Residue-level contacts at the interface:
Residue R95 in protein 2 is in contact with residue W140 in protein 1 (closest heavy-atom distance 3.6 Å).
Residue F61 in protein 2 contacts residue A159 in protein 1 (closest heavy-atom distance 3.6 Å).
Residue F73 in protein 2 interacts with residue F134 in protein 1 (closest heavy-atom distance 3.8 Å).
Residue F98 in protein 2 interacts with residue L28 in protein 1 (closest heavy-atom distance 4.0 Å).
Residue A99 in protein 2 is in contact with residue G132 in protein 1 (closest heavy-atom distance 3.8 Å).
Residue R91 in protein 2 interacts with residue E62 in protein 1 (closest heavy-atom distance 2.8 Å).
Residue F98 in protein 2 interacts with residue Q133 in protein 1 (closest heavy-atom distance 3.8 Å).
Residue Q74 in protein 2 contacts residue M26 in protein 1 (closest heavy-atom distance 3.6 Å).
Residue K94 in protein 2 is in contact with residue Q133 in protein 1 (closest heavy-atom distance 3.1 Å).
Residue R95 in protein 2 contacts residue C64 in protein 1 (closest heavy-atom distance 3.7 Å).
Residue T92 in protein 2 contacts residue V158 in protein 1 (closest heavy-atom distance 3.9 Å).
Residue Q74 in protein 2 is in contact with residue F134 in protein 1 (closest heavy-atom distance 3.4 Å).
Residue A101 in protein 2 contacts residue L28 in protein 1 (closest heavy-atom distance 3.6 Å).
Residue F77 in protein 2 is in contact with residue F134 in protein 1 (closest heavy-atom distance 3.2 Å).
Residue A101 in protein 2 is in contact with residue G29 in protein 1 (closest heavy-atom distance 3.3 Å).
Residue R95 in protein 2 interacts with residue E138 in protein 1 (closest heavy-atom distance 2.8 Å).
Residue F61 in protein 2 is in contact with residue E156 in protein 1 (closest heavy-atom distance 3.6 Å).
Residue T90 in protein 2 is in contact with residue M162 in protein 1 (closest heavy-atom distance 3.5 Å).
Residue N81 in protein 2 is in contact with residue Q79 in protein 1 (closest heavy-atom distance 3.7 Å).
Residue R95 in protein 2 is in contact with residue Y148 in protein 1 (closest heavy-atom distance 3.3 Å).
Residue F98 in protein 2 is in contact with residue G132 in protein 1 (closest heavy-atom distance 3.3 Å).
Residue D89 in protein 2 interacts with residue V158 in protein 1 (closest heavy-atom distance 3.0 Å).
Residue A99 in protein 2 interacts with residue Q133 in protein 1 (closest heavy-atom distance 4.1 Å).
Residue E62 in protein 2 contacts residue E156 in protein 1 (closest heavy-atom distance 2.8 Å).
Residue R91 in protein 2 is in contact with residue Y148 in protein 1 (closest heavy-atom distance 4.1 Å).
Residue G60 in protein 2 is in contact with residue L155 in protein 1 (closest heavy-atom distance 3.6 Å).
Residue N81 in protein 2 interacts with residue D135 in protein 1 (closest heavy-atom distance 3.2 Å).
Residue V56 in protein 2 interacts with residue M26 in protein 1 (closest heavy-atom distance 4.2 Å).
Residue L96 in protein 2 contacts residue E153 in protein 1 (closest heavy-atom distance 4.0 Å).
Residue R91 in protein 2 is in contact with residue F61 in protein 1 (closest heavy-atom distance 3.2 Å).
Residue T86 in protein 2 is in contact with residue F83 in protein 1 (closest heavy-atom distance 3.8 Å).
Residue L93 in protein 2 contacts residue V158 in protein 1 (closest heavy-atom distance 4.0 Å).
Residue A99 in protein 2 is in contact with residue Y145 in protein 1 (closest heavy-atom distance 3.6 Å).
Residue F77 in protein 2 is in contact with residue D135 in protein 1 (closest heavy-atom distance 3.4 Å).
Residue L93 in protein 2 is in contact with residue A159 in protein 1 (closest heavy-atom distance 3.8 Å).
Residue D89 in protein 2 interacts with residue R161 in protein 1 (closest heavy-atom distance 2.7 Å).
Residue R95 in protein 2 interacts with residue I131 in protein 1 (closest heavy-atom distance 3.9 Å).
Residue P70 in protein 2 interacts with residue M26 in protein 1 (closest heavy-atom distance 3.5 Å).
Residue V56 in protein 2 is in contact with residue L28 in protein 1 (closest heavy-atom distance 3.6 Å).
Residue L96 in protein 2 interacts with residue L155 in protein 1 (closest heavy-atom distance 3.7 Å).
Residue F73 in protein 2 contacts residue M26 in protein 1 (closest heavy-atom distance 3.6 Å).
Residue F103 in protein 2 is in contact with residue L28 in protein 1 (closest heavy-atom distance 4.0 Å).
Residue T92 in protein 2 is in contact with residue S152 in protein 1 (closest heavy-atom distance 3.5 Å).
Residue R95 in protein 2 is in contact with residue F61 in protein 1 (closest heavy-atom distance 3.1 Å).
Residue F77 in protein 2 is in contact with residue Q133 in protein 1 (closest heavy-atom distance 4.0 Å).
Residue F103 in protein 2 is in contact with residue M26 in protein 1 (closest heavy-atom distance 3.0 Å).
Residue I97 in protein 2 contacts residue L155 in protein 1 (closest heavy-atom distance 4.0 Å).
Residue F83 in protein 2 interacts with residue M162 in protein 1 (closest heavy-atom distance 3.3 Å).
Residue A99 in protein 2 contacts residue I131 in protein 1 (closest heavy-atom distance 3.9 Å).
Residue R59 in protein 2 interacts with residue L155 in protein 1 (closest heavy-atom distance 4.0 Å).
Residue L93 in protein 2 interacts with residue L155 in protein 1 (closest heavy-atom distance 3.5 Å).
Residue F61 in protein 2 contacts residue L155 in protein 1 (closest heavy-atom distance 3.3 Å).
Residue A99 in protein 2 interacts with residue T30 in protein 1 (closest heavy-atom distance 2.6 Å).
Residue R95 in protein 2 interacts with residue E62 in protein 1 (closest heavy-atom distance 2.8 Å).
Residue T92 in protein 2 contacts residue Y148 in protein 1 (closest heavy-atom distance 2.9 Å).
Residue R95 in protein 2 interacts with residue Q133 in protein 1 (closest heavy-atom distance 3.4 Å).
Residue A99 in protein 2 is in contact with residue G29 in protein 1 (closest heavy-atom distance 3.3 Å).
Residue F73 in protein 2 interacts with residue L28 in protein 1 (closest heavy-atom distance 3.4 Å).
Residue L93 in protein 2 contacts residue M162 in protein 1 (closest heavy-atom distance 3.9 Å).
Residue F98 in protein 2 is in contact with residue G29 in protein 1 (closest heavy-atom distance 3.1 Å).

Sequence of protein 1:
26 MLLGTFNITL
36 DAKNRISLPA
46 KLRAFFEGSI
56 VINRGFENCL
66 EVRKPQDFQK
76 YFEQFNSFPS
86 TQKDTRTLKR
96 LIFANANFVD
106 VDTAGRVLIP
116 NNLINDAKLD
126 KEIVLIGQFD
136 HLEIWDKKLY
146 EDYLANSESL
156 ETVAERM

Sequence of protein 2:
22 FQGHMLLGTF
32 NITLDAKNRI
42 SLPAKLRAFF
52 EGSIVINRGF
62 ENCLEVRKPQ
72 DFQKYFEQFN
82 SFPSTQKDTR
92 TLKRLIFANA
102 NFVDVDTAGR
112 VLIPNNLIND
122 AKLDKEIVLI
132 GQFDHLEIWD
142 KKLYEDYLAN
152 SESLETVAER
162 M

These two protein chains interact to form a complex.